Contacts between the two chains:
Residue D114 in chain A contacts residue R140 in chain B (closest heavy-atom distance 3.6 Å).
Residue T117 in chain A is in contact with residue R140 in chain B (closest heavy-atom distance 3.6 Å).
Residue D119 in chain A contacts residue R140 in chain B (closest heavy-atom distance 2.6 Å).
Residue Y46 in chain A contacts residue D141 in chain B (closest heavy-atom distance 2.5 Å).
Residue Y116 in chain A interacts with residue S139 in chain B (closest heavy-atom distance 4.1 Å).
Residue Y116 in chain A interacts with residue D141 in chain B (closest heavy-atom distance 3.4 Å).
Residue Y116 in chain A interacts with residue R140 in chain B (closest heavy-atom distance 3.8 Å).
Residue L118 in chain A contacts residue T144 in chain B (closest heavy-atom distance 3.9 Å).
Residue L118 in chain A contacts residue D141 in chain B (closest heavy-atom distance 3.5 Å).
Residue Y71 in chain A interacts with residue T144 in chain B (closest heavy-atom distance 4.5 Å).
Residue D115 in chain A is in contact with residue R140 in chain B (closest heavy-atom distance 3.5 Å).

The following describes two proteins that form a bound complex.

Sequence of chain A:
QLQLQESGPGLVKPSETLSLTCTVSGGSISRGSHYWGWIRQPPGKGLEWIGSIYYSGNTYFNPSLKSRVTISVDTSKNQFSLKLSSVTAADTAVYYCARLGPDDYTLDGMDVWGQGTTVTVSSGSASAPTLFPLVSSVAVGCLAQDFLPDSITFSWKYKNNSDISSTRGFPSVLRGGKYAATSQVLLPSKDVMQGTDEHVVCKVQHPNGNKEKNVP

Sequence of chain B:
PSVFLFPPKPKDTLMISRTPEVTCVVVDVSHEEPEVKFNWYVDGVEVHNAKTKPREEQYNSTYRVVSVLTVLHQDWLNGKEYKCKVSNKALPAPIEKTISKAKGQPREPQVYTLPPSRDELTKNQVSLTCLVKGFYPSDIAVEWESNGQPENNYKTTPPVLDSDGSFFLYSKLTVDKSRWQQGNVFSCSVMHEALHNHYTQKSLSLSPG